Residue-level contacts at the interface:
Residue I206 in the first protein is in contact with residue D14 in the second protein (closest heavy-atom distance 5.0 Å).
Residue G209 in the first protein contacts residue A8 in the second protein (closest heavy-atom distance 4.1 Å).
Residue C208 in the first protein contacts residue I10 in the second protein (closest heavy-atom distance 3.4 Å).
Residue I206 in the first protein contacts residue A13 in the second protein (closest heavy-atom distance 4.3 Å).
Residue I206 in the first protein interacts with residue S16 in the second protein (closest heavy-atom distance 5.0 Å).
Residue G209 in the first protein interacts with residue V9 in the second protein (closest heavy-atom distance 3.8 Å).
Residue A205 in the first protein contacts residue M15 in the second protein (closest heavy-atom distance 4.3 Å).
Residue Y211 in the first protein interacts with residue A8 in the second protein (closest heavy-atom distance 2.9 Å).
Residue G209 in the first protein is in contact with residue I10 in the second protein (closest heavy-atom distance 3.5 Å).
Residue T210 in the first protein is in contact with residue A8 in the second protein (closest heavy-atom distance 3.4 Å).
Residue I206 in the first protein contacts residue M15 in the second protein (closest heavy-atom distance 3.4 Å).
Residue T210 in the first protein is in contact with residue V9 in the second protein (closest heavy-atom distance 4.9 Å).
Residue Y211 in the first protein contacts residue K7 in the second protein (closest heavy-atom distance 3.0 Å).
Residue C208 in the first protein contacts residue A13 in the second protein (closest heavy-atom distance 4.9 Å).
Residue S212 in the first protein contacts residue K7 in the second protein (closest heavy-atom distance 3.4 Å).
Residue I206 in the first protein contacts residue E17 in the second protein (closest heavy-atom distance 4.3 Å).
Residue K207 in the first protein contacts residue K11 in the second protein (closest heavy-atom distance 4.7 Å).
Residue K207 in the first protein contacts residue N12 in the second protein (closest heavy-atom distance 3.6 Å).
Residue S212 in the first protein interacts with residue A8 in the second protein (closest heavy-atom distance 5.0 Å).
Residue A205 in the first protein contacts residue E17 in the second protein (closest heavy-atom distance 3.2 Å).
Residue K207 in the first protein is in contact with residue I10 in the second protein (closest heavy-atom distance 4.2 Å).
Residue E213 in the first protein is in contact with residue K7 in the second protein (closest heavy-atom distance 4.3 Å).
Residue A205 in the first protein interacts with residue S16 in the second protein (closest heavy-atom distance 3.8 Å).
Residue K207 in the first protein contacts residue A13 in the second protein (closest heavy-atom distance 3.4 Å).
Residue I206 in the first protein is in contact with residue Q20 in the second protein (closest heavy-atom distance 4.4 Å).

The following describes two proteins that form a bound complex.

Sequence of the second protein:
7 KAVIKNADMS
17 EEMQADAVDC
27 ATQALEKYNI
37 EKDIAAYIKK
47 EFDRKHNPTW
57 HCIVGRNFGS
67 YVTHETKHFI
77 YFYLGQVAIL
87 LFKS

Sequence of the first protein:
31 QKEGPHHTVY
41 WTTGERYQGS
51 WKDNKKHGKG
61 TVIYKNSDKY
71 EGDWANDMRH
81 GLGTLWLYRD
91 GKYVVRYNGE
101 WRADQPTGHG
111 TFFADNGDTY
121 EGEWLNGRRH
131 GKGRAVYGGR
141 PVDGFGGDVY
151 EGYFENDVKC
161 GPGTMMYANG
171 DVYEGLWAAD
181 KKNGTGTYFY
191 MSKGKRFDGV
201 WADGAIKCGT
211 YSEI